Interface contacts:
Residue G269 in the first protein is in contact with residue L50 in the second protein (closest heavy-atom distance 3.5 Å).
Residue G269 in the first protein interacts with residue G134 in the second protein (closest heavy-atom distance 4.7 Å).
Residue I245 in the first protein contacts residue I38 in the second protein (closest heavy-atom distance 5.0 Å).
Residue F138 in the first protein is in contact with residue T24 in the second protein (closest heavy-atom distance 4.2 Å).
Residue P244 in the first protein interacts with residue S35 in the second protein (closest heavy-atom distance 4.1 Å).
Residue T261 in the first protein is in contact with residue D131 in the second protein (closest heavy-atom distance 4.1 Å).
Residue M274 in the first protein is in contact with residue T46 in the second protein (closest heavy-atom distance 4.2 Å).
Residue M268 in the first protein contacts residue D131 in the second protein (closest heavy-atom distance 4.6 Å).
Residue I240 in the first protein interacts with residue I38 in the second protein (closest heavy-atom distance 4.9 Å).
Residue V248 in the first protein is in contact with residue I42 in the second protein (closest heavy-atom distance 3.4 Å).
Residue L252 in the first protein contacts residue T46 in the second protein (closest heavy-atom distance 3.9 Å).
Residue V210 in the first protein is in contact with residue G28 in the second protein (closest heavy-atom distance 3.5 Å).
Residue I240 in the first protein is in contact with residue M34 in the second protein (closest heavy-atom distance 3.8 Å).
Residue N271 in the first protein contacts residue V49 in the second protein (closest heavy-atom distance 4.7 Å).
Residue I245 in the first protein is in contact with residue I42 in the second protein (closest heavy-atom distance 4.6 Å).
Residue I206 in the first protein contacts residue G28 in the second protein (closest heavy-atom distance 4.5 Å).
Residue I206 in the first protein interacts with residue Y32 in the second protein (closest heavy-atom distance 4.3 Å).
Residue N271 in the first protein is in contact with residue L50 in the second protein (closest heavy-atom distance 4.9 Å).
Residue K214 in the first protein interacts with residue G23 in the second protein (closest heavy-atom distance 3.1 Å).
Residue M274 in the first protein interacts with residue V49 in the second protein (closest heavy-atom distance 3.6 Å).
Residue A137 in the first protein is in contact with residue T24 in the second protein (closest heavy-atom distance 4.9 Å).
Residue V210 in the first protein contacts residue F27 in the second protein (closest heavy-atom distance 4.3 Å).
Residue L203 in the first protein is in contact with residue Y32 in the second protein (closest heavy-atom distance 4.4 Å).
Residue I206 in the first protein is in contact with residue I31 in the second protein (closest heavy-atom distance 3.0 Å).
Residue L213 in the first protein contacts residue F27 in the second protein (closest heavy-atom distance 4.1 Å).
Residue F263 in the first protein contacts residue S137 in the second protein (closest heavy-atom distance 4.6 Å).
Residue I240 in the first protein is in contact with residue I31 in the second protein (closest heavy-atom distance 4.3 Å).
Residue F263 in the first protein contacts residue T46 in the second protein (closest heavy-atom distance 3.4 Å).
Residue K214 in the first protein interacts with residue D20 in the second protein (closest heavy-atom distance 3.9 Å).
Residue M268 in the first protein contacts residue R132 in the second protein (closest heavy-atom distance 4.2 Å).
Residue M268 in the first protein interacts with residue S133 in the second protein (closest heavy-atom distance 4.0 Å).
Residue F209 in the first protein interacts with residue I31 in the second protein (closest heavy-atom distance 2.9 Å).
Residue P244 in the first protein interacts with residue M34 in the second protein (closest heavy-atom distance 4.3 Å).
Residue M268 in the first protein contacts residue G134 in the second protein (closest heavy-atom distance 4.9 Å).
Residue F138 in the first protein contacts residue G28 in the second protein (closest heavy-atom distance 3.3 Å).
Residue L259 in the first protein is in contact with residue D131 in the second protein (closest heavy-atom distance 4.5 Å).
Residue K214 in the first protein contacts residue F27 in the second protein (closest heavy-atom distance 4.1 Å).
Residue L252 in the first protein contacts residue L43 in the second protein (closest heavy-atom distance 4.4 Å).
Residue V210 in the first protein interacts with residue I31 in the second protein (closest heavy-atom distance 4.8 Å).
Residue A241 in the first protein contacts residue I38 in the second protein (closest heavy-atom distance 4.7 Å).
Residue P244 in the first protein contacts residue L39 in the second protein (closest heavy-atom distance 4.9 Å).
Residue L278 in the first protein interacts with residue T46 in the second protein (closest heavy-atom distance 5.0 Å).
Residue T261 in the first protein contacts residue S137 in the second protein (closest heavy-atom distance 4.3 Å).
Residue V210 in the first protein interacts with residue T24 in the second protein (closest heavy-atom distance 3.9 Å).
Residue K214 in the first protein contacts residue T24 in the second protein (closest heavy-atom distance 2.8 Å).
Residue M274 in the first protein contacts residue A45 in the second protein (closest heavy-atom distance 4.8 Å).
Residue V248 in the first protein is in contact with residue L43 in the second protein (closest heavy-atom distance 3.3 Å).
Residue G270 in the first protein contacts residue L50 in the second protein (closest heavy-atom distance 4.1 Å).
Residue H262 in the first protein interacts with residue S137 in the second protein (closest heavy-atom distance 4.4 Å).
Residue G260 in the first protein contacts residue D131 in the second protein (closest heavy-atom distance 4.2 Å).
Residue F263 in the first protein is in contact with residue A141 in the second protein (closest heavy-atom distance 4.9 Å).
Residue F263 in the first protein contacts residue A138 in the second protein (closest heavy-atom distance 4.7 Å).
Residue H262 in the first protein contacts residue D131 in the second protein (closest heavy-atom distance 4.7 Å).
Residue F138 in the first protein interacts with residue K25 in the second protein (closest heavy-atom distance 3.8 Å).
Residue F263 in the first protein is in contact with residue L50 in the second protein (closest heavy-atom distance 4.8 Å).
Residue L278 in the first protein contacts residue I42 in the second protein (closest heavy-atom distance 3.4 Å).
Residue V248 in the first protein contacts residue L39 in the second protein (closest heavy-atom distance 3.1 Å).
Residue T202 in the first protein interacts with residue S35 in the second protein (closest heavy-atom distance 4.3 Å).
Residue P244 in the first protein contacts residue I38 in the second protein (closest heavy-atom distance 3.4 Å).
Residue K214 in the first protein contacts residue K25 in the second protein (closest heavy-atom distance 4.8 Å).

Sequence of the first protein:
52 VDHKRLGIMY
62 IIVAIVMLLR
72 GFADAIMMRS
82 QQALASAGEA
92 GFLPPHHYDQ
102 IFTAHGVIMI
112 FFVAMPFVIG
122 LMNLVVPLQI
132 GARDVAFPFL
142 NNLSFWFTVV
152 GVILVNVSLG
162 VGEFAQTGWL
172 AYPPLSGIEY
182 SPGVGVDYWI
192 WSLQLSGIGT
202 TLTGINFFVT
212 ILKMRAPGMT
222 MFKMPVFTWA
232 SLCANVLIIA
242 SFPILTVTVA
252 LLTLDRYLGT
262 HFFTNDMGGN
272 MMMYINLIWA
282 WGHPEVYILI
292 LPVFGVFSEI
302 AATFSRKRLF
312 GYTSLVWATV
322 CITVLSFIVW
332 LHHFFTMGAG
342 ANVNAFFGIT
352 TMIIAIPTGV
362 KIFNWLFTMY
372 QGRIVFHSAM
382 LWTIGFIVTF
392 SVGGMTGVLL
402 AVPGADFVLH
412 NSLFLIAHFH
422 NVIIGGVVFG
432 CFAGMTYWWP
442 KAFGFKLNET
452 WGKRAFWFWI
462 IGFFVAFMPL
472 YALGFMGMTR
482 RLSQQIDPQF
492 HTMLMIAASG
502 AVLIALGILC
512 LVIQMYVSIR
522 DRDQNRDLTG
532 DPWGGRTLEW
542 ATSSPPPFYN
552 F

The following describes two proteins that form a bound complex.

Sequence of the second protein:
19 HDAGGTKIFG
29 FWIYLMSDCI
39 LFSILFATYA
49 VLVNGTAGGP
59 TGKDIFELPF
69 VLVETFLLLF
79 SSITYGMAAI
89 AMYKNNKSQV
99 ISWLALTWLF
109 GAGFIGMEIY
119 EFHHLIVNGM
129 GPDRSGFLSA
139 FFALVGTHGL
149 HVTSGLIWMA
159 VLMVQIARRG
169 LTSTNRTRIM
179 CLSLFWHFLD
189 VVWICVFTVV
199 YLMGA